Contacts between the two chains:
Residue E547 in protein 1 is in contact with residue T86 in protein 2 (closest heavy-atom distance 4.3 Å).
Residue A563 in protein 1 is in contact with residue L32 in protein 2 (closest heavy-atom distance 3.3 Å).
Residue I548 in protein 1 is in contact with residue K82 in protein 2 (closest heavy-atom distance 4.6 Å).
Residue H463 in protein 1 interacts with residue N79 in protein 2 (closest heavy-atom distance 3.2 Å).
Residue V567 in protein 1 interacts with residue K149 in protein 2 (closest heavy-atom distance 5.0 Å).
Residue N464 in protein 1 interacts with residue N79 in protein 2 (closest heavy-atom distance 2.9 Å).
Residue N465 in protein 1 is in contact with residue F80 in protein 2 (closest heavy-atom distance 3.6 Å).
Residue F551 in protein 1 is in contact with residue M155 in protein 2 (closest heavy-atom distance 4.3 Å).
Residue R554 in protein 1 is in contact with residue L152 in protein 2 (closest heavy-atom distance 4.5 Å).
Residue E76 in protein 1 contacts residue K88 in protein 2 (closest heavy-atom distance 2.6 Å).
Residue V565 in protein 1 contacts residue I44 in protein 2 (closest heavy-atom distance 3.8 Å).
Residue S468 in protein 1 is in contact with residue F80 in protein 2 (closest heavy-atom distance 4.7 Å).
Residue P568 in protein 1 is in contact with residue L152 in protein 2 (closest heavy-atom distance 4.5 Å).
Residue V565 in protein 1 interacts with residue I33 in protein 2 (closest heavy-atom distance 4.8 Å).
Residue F551 in protein 1 contacts residue I159 in protein 2 (closest heavy-atom distance 3.6 Å).
Residue V565 in protein 1 interacts with residue K149 in protein 2 (closest heavy-atom distance 4.9 Å).
Residue V559 in protein 1 is in contact with residue L153 in protein 2 (closest heavy-atom distance 4.5 Å).
Residue F64 in protein 1 contacts residue L152 in protein 2 (closest heavy-atom distance 4.5 Å).
Residue T552 in protein 1 is in contact with residue I159 in protein 2 (closest heavy-atom distance 4.6 Å).
Residue R72 in protein 1 interacts with residue T86 in protein 2 (closest heavy-atom distance 4.6 Å).
Residue I555 in protein 1 is in contact with residue Y156 in protein 2 (closest heavy-atom distance 3.6 Å).
Residue G558 in protein 1 is in contact with residue L152 in protein 2 (closest heavy-atom distance 4.0 Å).
Residue I562 in protein 1 interacts with residue I33 in protein 2 (closest heavy-atom distance 3.8 Å).
Residue I555 in protein 1 contacts residue M155 in protein 2 (closest heavy-atom distance 3.8 Å).
Residue A563 in protein 1 is in contact with residue K34 in protein 2 (closest heavy-atom distance 3.8 Å).
Residue A563 in protein 1 is in contact with residue I33 in protein 2 (closest heavy-atom distance 4.0 Å).
Residue F64 in protein 1 is in contact with residue Y148 in protein 2 (closest heavy-atom distance 3.6 Å).
Residue I562 in protein 1 interacts with residue K149 in protein 2 (closest heavy-atom distance 3.8 Å).
Residue F466 in protein 1 contacts residue F80 in protein 2 (closest heavy-atom distance 3.2 Å).
Residue V559 in protein 1 interacts with residue L152 in protein 2 (closest heavy-atom distance 4.0 Å).
Residue I562 in protein 1 is in contact with residue L47 in protein 2 (closest heavy-atom distance 4.2 Å).
Residue I562 in protein 1 contacts residue L152 in protein 2 (closest heavy-atom distance 4.0 Å).
Residue I548 in protein 1 interacts with residue L84 in protein 2 (closest heavy-atom distance 4.2 Å).
Residue I555 in protein 1 is in contact with residue I159 in protein 2 (closest heavy-atom distance 4.3 Å).
Residue H463 in protein 1 contacts residue F80 in protein 2 (closest heavy-atom distance 3.7 Å).
Residue I555 in protein 1 is in contact with residue L152 in protein 2 (closest heavy-atom distance 3.7 Å).
Residue N464 in protein 1 interacts with residue F80 in protein 2 (closest heavy-atom distance 3.2 Å).
Residue I562 in protein 1 interacts with residue L153 in protein 2 (closest heavy-atom distance 4.0 Å).
Residue E556 in protein 1 interacts with residue Y156 in protein 2 (closest heavy-atom distance 3.8 Å).
Residue N464 in protein 1 contacts residue N61 in protein 2 (closest heavy-atom distance 5.0 Å).
Residue P568 in protein 1 interacts with residue K149 in protein 2 (closest heavy-atom distance 4.2 Å).
Residue V467 in protein 1 interacts with residue F80 in protein 2 (closest heavy-atom distance 3.4 Å).
Residue I548 in protein 1 is in contact with residue K83 in protein 2 (closest heavy-atom distance 4.8 Å).
Residue V565 in protein 1 interacts with residue Y41 in protein 2 (closest heavy-atom distance 4.9 Å).
Residue F551 in protein 1 interacts with residue F151 in protein 2 (closest heavy-atom distance 4.2 Å).
Residue F551 in protein 1 interacts with residue L84 in protein 2 (closest heavy-atom distance 4.5 Å).
Residue E547 in protein 1 interacts with residue L84 in protein 2 (closest heavy-atom distance 4.5 Å).
Residue V567 in protein 1 interacts with residue N145 in protein 2 (closest heavy-atom distance 4.5 Å).
Residue F551 in protein 1 contacts residue I66 in protein 2 (closest heavy-atom distance 4.7 Å).
Residue V565 in protein 1 is in contact with residue K34 in protein 2 (closest heavy-atom distance 3.7 Å).
Residue F551 in protein 1 interacts with residue V75 in protein 2 (closest heavy-atom distance 4.9 Å).
Residue R72 in protein 1 interacts with residue F71 in protein 2 (closest heavy-atom distance 3.4 Å).
Residue Q564 in protein 1 interacts with residue K34 in protein 2 (closest heavy-atom distance 4.7 Å).
Residue R72 in protein 1 is in contact with residue K88 in protein 2 (closest heavy-atom distance 3.4 Å).
Residue V559 in protein 1 is in contact with residue Y156 in protein 2 (closest heavy-atom distance 4.0 Å).

The following describes two proteins that form a bound complex.

Sequence of protein 1:
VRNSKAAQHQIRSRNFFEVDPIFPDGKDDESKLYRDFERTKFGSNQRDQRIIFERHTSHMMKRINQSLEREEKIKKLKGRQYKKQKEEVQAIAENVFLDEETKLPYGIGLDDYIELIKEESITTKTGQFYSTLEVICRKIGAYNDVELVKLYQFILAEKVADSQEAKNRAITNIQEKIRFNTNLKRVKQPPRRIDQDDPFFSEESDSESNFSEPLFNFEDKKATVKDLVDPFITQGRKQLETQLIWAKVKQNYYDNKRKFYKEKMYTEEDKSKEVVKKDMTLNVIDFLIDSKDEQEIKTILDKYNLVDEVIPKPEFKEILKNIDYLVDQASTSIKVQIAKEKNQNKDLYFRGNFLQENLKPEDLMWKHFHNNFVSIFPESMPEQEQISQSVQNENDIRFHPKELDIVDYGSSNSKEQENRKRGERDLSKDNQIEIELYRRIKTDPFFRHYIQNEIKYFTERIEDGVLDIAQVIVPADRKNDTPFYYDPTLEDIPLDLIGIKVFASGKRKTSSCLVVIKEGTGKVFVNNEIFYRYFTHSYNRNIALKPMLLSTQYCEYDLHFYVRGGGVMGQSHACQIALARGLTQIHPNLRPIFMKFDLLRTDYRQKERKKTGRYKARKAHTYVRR

Sequence of protein 2:
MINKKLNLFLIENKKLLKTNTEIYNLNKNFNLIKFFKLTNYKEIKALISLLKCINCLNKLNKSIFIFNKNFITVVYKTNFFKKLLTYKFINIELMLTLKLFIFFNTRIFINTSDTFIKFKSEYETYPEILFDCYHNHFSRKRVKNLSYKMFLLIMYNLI